This data describes a binding interaction between two proteins.

Sequence of chain A:
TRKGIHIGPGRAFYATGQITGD

Residue-level contacts at the interface:
Residue Y50 in chain B interacts with residue P12 in chain A (closest heavy-atom distance 3.3 Å).
Residue E51 in chain B contacts residue H9 in chain A (closest heavy-atom distance 4.2 Å).
Residue Y50 in chain B contacts residue G11 in chain A (closest heavy-atom distance 4.8 Å).
Residue E51 in chain B interacts with residue P12 in chain A (closest heavy-atom distance 4.5 Å).
Residue L47 in chain B is in contact with residue P12 in chain A (closest heavy-atom distance 4.7 Å).
Residue E51 in chain B contacts residue G11 in chain A (closest heavy-atom distance 3.8 Å).
Residue E51 in chain B is in contact with residue I10 in chain A (closest heavy-atom distance 4.5 Å).
Residue M33 in chain B is in contact with residue H9 in chain A (closest heavy-atom distance 3.8 Å).
Residue Y50 in chain B is in contact with residue R14 in chain A (closest heavy-atom distance 3.7 Å).

Sequence of chain B:
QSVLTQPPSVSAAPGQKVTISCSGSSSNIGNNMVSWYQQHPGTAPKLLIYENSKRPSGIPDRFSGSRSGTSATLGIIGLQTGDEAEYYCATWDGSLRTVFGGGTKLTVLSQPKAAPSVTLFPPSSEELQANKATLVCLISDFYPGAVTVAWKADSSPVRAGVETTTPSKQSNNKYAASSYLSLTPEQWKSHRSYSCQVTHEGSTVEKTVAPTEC